This data describes a binding interaction between two proteins.

Interface contacts:
Residue V419 in protein 1 contacts residue H49 in protein 2 (closest heavy-atom distance 3.1 Å).
Residue N416 in protein 1 is in contact with residue H49 in protein 2 (closest heavy-atom distance 3.9 Å).
Residue Q423 in protein 1 interacts with residue A109 in protein 2 (closest heavy-atom distance 3.8 Å).
Residue D417 in protein 1 interacts with residue Q241 in protein 2 (closest heavy-atom distance 3.6 Å).
Residue K379 in protein 1 is in contact with residue H49 in protein 2 (closest heavy-atom distance 2.9 Å).
Residue H307 in protein 1 is in contact with residue L59 in protein 2 (closest heavy-atom distance 3.4 Å).
Residue Y425 in protein 1 contacts residue P298 in protein 2 (closest heavy-atom distance 3.7 Å).
Residue G308 in protein 1 contacts residue P104 in protein 2 (closest heavy-atom distance 4.0 Å).
Residue H307 in protein 1 is in contact with residue P105 in protein 2 (closest heavy-atom distance 3.6 Å).
Residue V333 in protein 1 is in contact with residue L67 in protein 2 (closest heavy-atom distance 3.7 Å).
Residue F260 in protein 1 interacts with residue P298 in protein 2 (closest heavy-atom distance 4.1 Å).
Residue S413 in protein 1 contacts residue K203 in protein 2 (closest heavy-atom distance 3.3 Å).
Residue Q424 in protein 1 interacts with residue N247 in protein 2 (closest heavy-atom distance 2.7 Å).
Residue D427 in protein 1 interacts with residue Q106 in protein 2 (closest heavy-atom distance 2.8 Å).
Residue R309 in protein 1 contacts residue P104 in protein 2 (closest heavy-atom distance 3.8 Å).
Residue R262 in protein 1 contacts residue R240 in protein 2 (closest heavy-atom distance 2.9 Å).
Residue D295 in protein 1 is in contact with residue K64 in protein 2 (closest heavy-atom distance 3.4 Å).
Residue R306 in protein 1 contacts residue L59 in protein 2 (closest heavy-atom distance 4.1 Å).
Residue Y340 in protein 1 interacts with residue P102 in protein 2 (closest heavy-atom distance 3.0 Å).
Residue D417 in protein 1 interacts with residue K203 in protein 2 (closest heavy-atom distance 3.2 Å).
Residue E194 in protein 1 is in contact with residue R240 in protein 2 (closest heavy-atom distance 2.3 Å).
Residue D417 in protein 1 interacts with residue R240 in protein 2 (closest heavy-atom distance 3.5 Å).
Residue Q423 in protein 1 is in contact with residue G108 in protein 2 (closest heavy-atom distance 3.8 Å).
Residue Y340 in protein 1 interacts with residue P104 in protein 2 (closest heavy-atom distance 3.5 Å).
Residue S339 in protein 1 interacts with residue P102 in protein 2 (closest heavy-atom distance 3.2 Å).
Residue Y340 in protein 1 contacts residue Y69 in protein 2 (closest heavy-atom distance 3.4 Å).
Residue A296 in protein 1 contacts residue Y69 in protein 2 (closest heavy-atom distance 3.6 Å).
Residue R262 in protein 1 contacts residue Y295 in protein 2 (closest heavy-atom distance 2.2 Å).
Residue E194 in protein 1 interacts with residue Y295 in protein 2 (closest heavy-atom distance 3.4 Å).
Residue K379 in protein 1 interacts with residue L52 in protein 2 (closest heavy-atom distance 4.0 Å).
Residue S339 in protein 1 interacts with residue S103 in protein 2 (closest heavy-atom distance 3.9 Å).
Residue W294 in protein 1 interacts with residue W62 in protein 2 (closest heavy-atom distance 3.7 Å).
Residue T386 in protein 1 contacts residue R45 in protein 2 (closest heavy-atom distance 3.7 Å).
Residue Q423 in protein 1 contacts residue A107 in protein 2 (closest heavy-atom distance 2.4 Å).
Residue R306 in protein 1 interacts with residue P60 in protein 2 (closest heavy-atom distance 3.0 Å).
Residue H307 in protein 1 is in contact with residue P104 in protein 2 (closest heavy-atom distance 4.1 Å).
Residue R306 in protein 1 contacts residue P105 in protein 2 (closest heavy-atom distance 4.1 Å).
Residue D427 in protein 1 interacts with residue A107 in protein 2 (closest heavy-atom distance 2.6 Å).
Residue N337 in protein 1 contacts residue W62 in protein 2 (closest heavy-atom distance 3.8 Å).
Residue D427 in protein 1 is in contact with residue G108 in protein 2 (closest heavy-atom distance 3.3 Å).
Residue D295 in protein 1 interacts with residue W62 in protein 2 (closest heavy-atom distance 3.3 Å).
Residue S339 in protein 1 contacts residue P104 in protein 2 (closest heavy-atom distance 3.8 Å).
Residue Q426 in protein 1 is in contact with residue A107 in protein 2 (closest heavy-atom distance 3.3 Å).
Residue Y425 in protein 1 interacts with residue N247 in protein 2 (closest heavy-atom distance 3.9 Å).
Residue R306 in protein 1 contacts residue Y69 in protein 2 (closest heavy-atom distance 3.1 Å).
Residue Q424 in protein 1 contacts residue A109 in protein 2 (closest heavy-atom distance 4.0 Å).
Residue P261 in protein 1 interacts with residue Y295 in protein 2 (closest heavy-atom distance 3.9 Å).
Residue Y340 in protein 1 contacts residue S103 in protein 2 (closest heavy-atom distance 3.4 Å).
Residue Q291 in protein 1 interacts with residue S65 in protein 2 (closest heavy-atom distance 3.8 Å).
Residue K297 in protein 1 is in contact with residue K64 in protein 2 (closest heavy-atom distance 4.0 Å).
Residue Q291 in protein 1 is in contact with residue L67 in protein 2 (closest heavy-atom distance 4.0 Å).
Residue N337 in protein 1 interacts with residue L67 in protein 2 (closest heavy-atom distance 2.7 Å).
Residue Q291 in protein 1 is in contact with residue K64 in protein 2 (closest heavy-atom distance 3.2 Å).
Residue N337 in protein 1 contacts residue S68 in protein 2 (closest heavy-atom distance 3.0 Å).
Residue D427 in protein 1 interacts with residue A109 in protein 2 (closest heavy-atom distance 3.5 Å).
Residue E432 in protein 1 is in contact with residue N251 in protein 2 (closest heavy-atom distance 2.9 Å).
Residue Q424 in protein 1 interacts with residue L248 in protein 2 (closest heavy-atom distance 3.3 Å).
Residue Q291 in protein 1 interacts with residue W62 in protein 2 (closest heavy-atom distance 3.5 Å).
Residue S420 in protein 1 is in contact with residue R209 in protein 2 (closest heavy-atom distance 2.6 Å).
Residue N337 in protein 1 contacts residue Y69 in protein 2 (closest heavy-atom distance 3.0 Å).

Sequence of protein 2:
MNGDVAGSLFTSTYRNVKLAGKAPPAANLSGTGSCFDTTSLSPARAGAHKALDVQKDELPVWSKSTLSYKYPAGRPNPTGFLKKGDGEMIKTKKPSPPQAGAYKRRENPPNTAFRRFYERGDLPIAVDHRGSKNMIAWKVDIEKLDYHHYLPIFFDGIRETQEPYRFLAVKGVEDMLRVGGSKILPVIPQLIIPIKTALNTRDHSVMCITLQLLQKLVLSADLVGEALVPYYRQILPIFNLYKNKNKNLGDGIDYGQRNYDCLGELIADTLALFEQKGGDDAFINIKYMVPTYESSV

Sequence of protein 1:
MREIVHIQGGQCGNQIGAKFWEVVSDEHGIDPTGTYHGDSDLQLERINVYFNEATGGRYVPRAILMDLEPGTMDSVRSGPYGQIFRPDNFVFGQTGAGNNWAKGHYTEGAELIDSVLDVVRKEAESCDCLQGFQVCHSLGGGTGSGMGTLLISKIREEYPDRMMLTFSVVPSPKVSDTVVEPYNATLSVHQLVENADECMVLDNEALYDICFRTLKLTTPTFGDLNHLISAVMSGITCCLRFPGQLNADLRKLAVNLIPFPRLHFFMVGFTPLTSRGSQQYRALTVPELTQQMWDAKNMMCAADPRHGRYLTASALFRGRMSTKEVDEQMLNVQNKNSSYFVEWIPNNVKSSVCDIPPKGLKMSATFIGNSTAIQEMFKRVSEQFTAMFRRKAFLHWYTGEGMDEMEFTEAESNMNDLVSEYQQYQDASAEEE